Sequence of chain A:
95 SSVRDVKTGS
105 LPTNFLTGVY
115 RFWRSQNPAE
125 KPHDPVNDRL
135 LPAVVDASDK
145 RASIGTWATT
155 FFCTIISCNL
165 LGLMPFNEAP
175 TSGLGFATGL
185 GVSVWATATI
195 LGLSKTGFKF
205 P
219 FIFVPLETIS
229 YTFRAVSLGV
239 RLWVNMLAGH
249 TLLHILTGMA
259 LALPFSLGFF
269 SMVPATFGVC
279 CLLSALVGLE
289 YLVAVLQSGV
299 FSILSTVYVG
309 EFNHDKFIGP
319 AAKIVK

Sequence of chain B:
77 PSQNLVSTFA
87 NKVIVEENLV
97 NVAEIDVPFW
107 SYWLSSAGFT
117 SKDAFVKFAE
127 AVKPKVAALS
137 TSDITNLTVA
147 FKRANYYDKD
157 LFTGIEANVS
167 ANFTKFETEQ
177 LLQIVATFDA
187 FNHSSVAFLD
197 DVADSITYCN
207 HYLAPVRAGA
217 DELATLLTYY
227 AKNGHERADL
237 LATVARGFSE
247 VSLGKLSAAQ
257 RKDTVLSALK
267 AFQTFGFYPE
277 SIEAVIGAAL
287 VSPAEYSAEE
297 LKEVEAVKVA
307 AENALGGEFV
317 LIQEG

Contacts between the two chains:
Residue I318 in chain B contacts residue A319 in chain A (closest heavy-atom distance 2.8 Å).
Residue I318 in chain B interacts with residue K321 in chain A (closest heavy-atom distance 4.0 Å).
Residue E314 in chain B is in contact with residue V323 in chain A (closest heavy-atom distance 3.4 Å).
Residue A307 in chain B interacts with residue I322 in chain A (closest heavy-atom distance 4.1 Å).
Residue E246 in chain B interacts with residue A320 in chain A (closest heavy-atom distance 3.7 Å).
Residue G283 in chain B interacts with residue A320 in chain A (closest heavy-atom distance 3.9 Å).
Residue E308 in chain B interacts with residue I322 in chain A (closest heavy-atom distance 4.4 Å).
Residue L311 in chain B contacts residue K324 in chain A (closest heavy-atom distance 4.3 Å).
Residue L311 in chain B contacts residue I322 in chain A (closest heavy-atom distance 3.8 Å).
Residue V247 in chain B interacts with residue I316 in chain A (closest heavy-atom distance 3.7 Å).
Residue G313 in chain B interacts with residue V323 in chain A (closest heavy-atom distance 3.1 Å).
Residue I318 in chain B interacts with residue P318 in chain A (closest heavy-atom distance 3.7 Å).
Residue G312 in chain B is in contact with residue V323 in chain A (closest heavy-atom distance 3.9 Å).
Residue R213 in chain B is in contact with residue V139 in chain A (closest heavy-atom distance 3.5 Å).
Residue L317 in chain B contacts residue A320 in chain A (closest heavy-atom distance 4.2 Å).
Residue V247 in chain B interacts with residue D140 in chain A (closest heavy-atom distance 3.5 Å).
Residue R242 in chain B contacts residue D132 in chain A (closest heavy-atom distance 2.6 Å).
Residue E279 in chain B contacts residue I322 in chain A (closest heavy-atom distance 3.0 Å).
Residue E246 in chain B contacts residue P318 in chain A (closest heavy-atom distance 3.3 Å).
Residue V316 in chain B is in contact with residue V323 in chain A (closest heavy-atom distance 3.7 Å).
Residue F315 in chain B contacts residue K321 in chain A (closest heavy-atom distance 3.4 Å).
Residue E314 in chain B interacts with residue I322 in chain A (closest heavy-atom distance 3.4 Å).
Residue R213 in chain B interacts with residue D143 in chain A (closest heavy-atom distance 2.5 Å).
Residue V212 in chain B interacts with residue V139 in chain A (closest heavy-atom distance 3.9 Å).
Residue K251 in chain B contacts residue D140 in chain A (closest heavy-atom distance 4.2 Å).
Residue E279 in chain B is in contact with residue R133 in chain A (closest heavy-atom distance 3.3 Å).
Residue V247 in chain B interacts with residue P136 in chain A (closest heavy-atom distance 3.9 Å).
Residue G313 in chain B is in contact with residue I322 in chain A (closest heavy-atom distance 3.6 Å).
Residue E246 in chain B contacts residue I316 in chain A (closest heavy-atom distance 3.8 Å).
Residue E246 in chain B interacts with residue R133 in chain A (closest heavy-atom distance 2.6 Å).
Residue V212 in chain B is in contact with residue P136 in chain A (closest heavy-atom distance 3.7 Å).
Residue L317 in chain B interacts with residue A319 in chain A (closest heavy-atom distance 3.7 Å).
Residue E246 in chain B contacts residue A319 in chain A (closest heavy-atom distance 2.5 Å).
Residue L209 in chain B contacts residue L135 in chain A (closest heavy-atom distance 3.7 Å).
Residue F244 in chain B contacts residue R133 in chain A (closest heavy-atom distance 4.5 Å).
Residue S245 in chain B is in contact with residue R133 in chain A (closest heavy-atom distance 3.9 Å).
Residue S277 in chain B interacts with residue R133 in chain A (closest heavy-atom distance 4.0 Å).
Residue L209 in chain B contacts residue V139 in chain A (closest heavy-atom distance 3.8 Å).
Residue G312 in chain B is in contact with residue K324 in chain A (closest heavy-atom distance 3.2 Å).
Residue Y208 in chain B is in contact with residue L135 in chain A (closest heavy-atom distance 3.7 Å).
Residue F315 in chain B is in contact with residue A320 in chain A (closest heavy-atom distance 3.6 Å).
Residue S277 in chain B contacts residue D132 in chain A (closest heavy-atom distance 4.5 Å).
Residue E320 in chain B interacts with residue A319 in chain A (closest heavy-atom distance 3.5 Å).
Residue E314 in chain B contacts residue K321 in chain A (closest heavy-atom distance 3.8 Å).
Residue V316 in chain B interacts with residue K321 in chain A (closest heavy-atom distance 2.9 Å).
Residue E320 in chain B contacts residue I316 in chain A (closest heavy-atom distance 4.6 Å).
Residue I318 in chain B interacts with residue A320 in chain A (closest heavy-atom distance 4.4 Å).
Residue E314 in chain B contacts residue K324 in chain A (closest heavy-atom distance 3.6 Å).
Residue A280 in chain B contacts residue R133 in chain A (closest heavy-atom distance 3.4 Å).
Residue G313 in chain B contacts residue K324 in chain A (closest heavy-atom distance 3.7 Å).
Residue E276 in chain B is in contact with residue N131 in chain A (closest heavy-atom distance 3.4 Å).
Residue E276 in chain B contacts residue R133 in chain A (closest heavy-atom distance 3.3 Å).
Residue V316 in chain B is in contact with residue A320 in chain A (closest heavy-atom distance 3.7 Å).
Residue F315 in chain B is in contact with residue I322 in chain A (closest heavy-atom distance 3.6 Å).
Residue E246 in chain B is in contact with residue G317 in chain A (closest heavy-atom distance 2.9 Å).
Residue V247 in chain B is in contact with residue A137 in chain A (closest heavy-atom distance 4.3 Å).
Residue E279 in chain B is in contact with residue K321 in chain A (closest heavy-atom distance 3.7 Å).
Residue E279 in chain B is in contact with residue A320 in chain A (closest heavy-atom distance 3.3 Å).
Residue S245 in chain B contacts residue P136 in chain A (closest heavy-atom distance 3.7 Å).
Residue R242 in chain B interacts with residue P136 in chain A (closest heavy-atom distance 3.1 Å).

The following describes two proteins that form a bound complex.